Residue-level contacts at the interface:
Residue E81 in the first protein contacts residue R55 in the second protein (closest heavy-atom distance 3.8 Å).
Residue I63 in the first protein interacts with residue M35 in the second protein (closest heavy-atom distance 3.9 Å).
Residue V65 in the first protein is in contact with residue R39 in the second protein (closest heavy-atom distance 3.9 Å).
Residue F80 in the first protein is in contact with residue F42 in the second protein (closest heavy-atom distance 3.2 Å).
Residue F80 in the first protein interacts with residue F51 in the second protein (closest heavy-atom distance 3.4 Å).
Residue I63 in the first protein is in contact with residue Y33 in the second protein (closest heavy-atom distance 3.9 Å).
Residue F80 in the first protein is in contact with residue A46 in the second protein (closest heavy-atom distance 3.7 Å).
Residue R66 in the first protein is in contact with residue R43 in the second protein (closest heavy-atom distance 3.7 Å).
Residue D78 in the first protein interacts with residue R43 in the second protein (closest heavy-atom distance 2.9 Å).
Residue M82 in the first protein contacts residue G50 in the second protein (closest heavy-atom distance 4.1 Å).
Residue E81 in the first protein contacts residue V52 in the second protein (closest heavy-atom distance 2.7 Å).
Residue C70 in the first protein interacts with residue R40 in the second protein (closest heavy-atom distance 4.5 Å).
Residue V65 in the first protein is in contact with residue I30 in the second protein (closest heavy-atom distance 3.9 Å).
Residue I63 in the first protein is in contact with residue F51 in the second protein (closest heavy-atom distance 4.6 Å).
Residue P69 in the first protein is in contact with residue R40 in the second protein (closest heavy-atom distance 2.3 Å).
Residue V62 in the first protein interacts with residue K32 in the second protein (closest heavy-atom distance 3.1 Å).
Residue M82 in the first protein is in contact with residue I49 in the second protein (closest heavy-atom distance 4.3 Å).
Residue M82 in the first protein is in contact with residue F51 in the second protein (closest heavy-atom distance 3.5 Å).
Residue R79 in the first protein is in contact with residue R55 in the second protein (closest heavy-atom distance 3.3 Å).
Residue K26 in the first protein interacts with residue I49 in the second protein (closest heavy-atom distance 4.6 Å).
Residue R79 in the first protein is in contact with residue V52 in the second protein (closest heavy-atom distance 3.7 Å).
Residue E81 in the first protein interacts with residue K53 in the second protein (closest heavy-atom distance 4.9 Å).
Residue R79 in the first protein contacts residue K53 in the second protein (closest heavy-atom distance 3.4 Å).
Residue F80 in the first protein interacts with residue K53 in the second protein (closest heavy-atom distance 4.2 Å).
Residue E81 in the first protein contacts residue Y54 in the second protein (closest heavy-atom distance 3.6 Å).
Residue E81 in the first protein contacts residue G50 in the second protein (closest heavy-atom distance 3.9 Å).
Residue L61 in the first protein interacts with residue F51 in the second protein (closest heavy-atom distance 3.9 Å).
Residue I63 in the first protein is in contact with residue K32 in the second protein (closest heavy-atom distance 4.5 Å).
Residue T60 in the first protein interacts with residue Y33 in the second protein (closest heavy-atom distance 4.9 Å).
Residue D78 in the first protein contacts residue K53 in the second protein (closest heavy-atom distance 3.0 Å).
Residue S68 in the first protein is in contact with residue R43 in the second protein (closest heavy-atom distance 5.0 Å).
Residue C70 in the first protein interacts with residue R39 in the second protein (closest heavy-atom distance 4.4 Å).
Residue F80 in the first protein is in contact with residue V52 in the second protein (closest heavy-atom distance 3.4 Å).
Residue S68 in the first protein is in contact with residue R39 in the second protein (closest heavy-atom distance 3.5 Å).
Residue E81 in the first protein interacts with residue F51 in the second protein (closest heavy-atom distance 3.4 Å).
Residue K67 in the first protein is in contact with residue R43 in the second protein (closest heavy-atom distance 3.2 Å).
Residue K67 in the first protein interacts with residue K53 in the second protein (closest heavy-atom distance 3.4 Å).
Residue P69 in the first protein contacts residue R39 in the second protein (closest heavy-atom distance 3.1 Å).
Residue R66 in the first protein interacts with residue R39 in the second protein (closest heavy-atom distance 3.4 Å).
Residue K26 in the first protein is in contact with residue G50 in the second protein (closest heavy-atom distance 4.0 Å).
Residue I63 in the first protein interacts with residue F42 in the second protein (closest heavy-atom distance 4.0 Å).
Residue L61 in the first protein is in contact with residue Y33 in the second protein (closest heavy-atom distance 3.5 Å).
Residue R83 in the first protein contacts residue Y54 in the second protein (closest heavy-atom distance 3.8 Å).
Residue R79 in the first protein contacts residue Y54 in the second protein (closest heavy-atom distance 4.3 Å).
Residue V65 in the first protein is in contact with residue F42 in the second protein (closest heavy-atom distance 3.7 Å).
Residue I63 in the first protein is in contact with residue I30 in the second protein (closest heavy-atom distance 3.6 Å).
Residue F80 in the first protein interacts with residue R43 in the second protein (closest heavy-atom distance 4.2 Å).
Residue V65 in the first protein is in contact with residue R43 in the second protein (closest heavy-atom distance 3.8 Å).
Residue V62 in the first protein interacts with residue Y33 in the second protein (closest heavy-atom distance 3.6 Å).

The following describes two proteins that form a bound complex.

Sequence of the second protein:
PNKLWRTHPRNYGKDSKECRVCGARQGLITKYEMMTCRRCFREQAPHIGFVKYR

Sequence of the first protein:
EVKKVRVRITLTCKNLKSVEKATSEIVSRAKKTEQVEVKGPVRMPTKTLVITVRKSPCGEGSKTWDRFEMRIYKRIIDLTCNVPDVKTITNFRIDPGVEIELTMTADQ